The following describes two proteins that form a bound complex.

Interface contacts:
Residue V317 in the first protein is in contact with residue D2 in the second protein (closest heavy-atom distance 3.6 Å).
Residue R72 in the first protein contacts residue M6 in the second protein (closest heavy-atom distance 4.2 Å).
Residue C261 in the first protein interacts with residue R9 in the second protein (closest heavy-atom distance 3.1 Å).
Residue M259 in the first protein interacts with residue F13 in the second protein (closest heavy-atom distance 4.0 Å).
Residue F76 in the first protein contacts residue D2 in the second protein (closest heavy-atom distance 3.7 Å).
Residue M263 in the first protein is in contact with residue R9 in the second protein (closest heavy-atom distance 3.0 Å).
Residue Q264 in the first protein interacts with residue R9 in the second protein (closest heavy-atom distance 4.2 Å).
Residue F132 in the first protein contacts residue M6 in the second protein (closest heavy-atom distance 3.8 Å).
Residue L315 in the first protein contacts residue Q5 in the second protein (closest heavy-atom distance 3.0 Å).
Residue F76 in the first protein is in contact with residue M6 in the second protein (closest heavy-atom distance 3.3 Å).
Residue Y10 in the first protein interacts with residue M17 in the second protein (closest heavy-atom distance 3.4 Å).
Residue F76 in the first protein is in contact with residue P3 in the second protein (closest heavy-atom distance 3.5 Å).
Residue Y10 in the first protein interacts with residue F13 in the second protein (closest heavy-atom distance 3.5 Å).
Residue F6 in the first protein is in contact with residue F13 in the second protein (closest heavy-atom distance 4.2 Å).
Residue V317 in the first protein is in contact with residue Q5 in the second protein (closest heavy-atom distance 4.1 Å).
Residue F6 in the first protein contacts residue F16 in the second protein (closest heavy-atom distance 4.5 Å).
Residue D134 in the first protein contacts residue M6 in the second protein (closest heavy-atom distance 4.2 Å).
Residue F132 in the first protein interacts with residue Y14 in the second protein (closest heavy-atom distance 3.9 Å).
Residue M263 in the first protein is in contact with residue F13 in the second protein (closest heavy-atom distance 3.7 Å).
Residue I133 in the first protein contacts residue R9 in the second protein (closest heavy-atom distance 3.6 Å).
Residue G262 in the first protein interacts with residue F13 in the second protein (closest heavy-atom distance 4.0 Å).
Residue K131 in the first protein is in contact with residue Y14 in the second protein (closest heavy-atom distance 3.2 Å).
Residue Y10 in the first protein is in contact with residue H18 in the second protein (closest heavy-atom distance 4.3 Å).
Residue Q264 in the first protein interacts with residue Q5 in the second protein (closest heavy-atom distance 3.5 Å).
Residue F132 in the first protein interacts with residue E10 in the second protein (closest heavy-atom distance 3.8 Å).
Residue M263 in the first protein is in contact with residue E10 in the second protein (closest heavy-atom distance 4.9 Å).
Residue I133 in the first protein contacts residue M6 in the second protein (closest heavy-atom distance 3.9 Å).
Residue M263 in the first protein contacts residue A12 in the second protein (closest heavy-atom distance 3.4 Å).
Residue L258 in the first protein contacts residue F13 in the second protein (closest heavy-atom distance 3.5 Å).
Residue E300 in the first protein is in contact with residue F16 in the second protein (closest heavy-atom distance 3.2 Å).
Residue R7 in the first protein is in contact with residue M17 in the second protein (closest heavy-atom distance 3.7 Å).
Residue F132 in the first protein interacts with residue R9 in the second protein (closest heavy-atom distance 4.8 Å).
Residue R7 in the first protein is in contact with residue F16 in the second protein (closest heavy-atom distance 2.6 Å).
Residue H11 in the first protein contacts residue M17 in the second protein (closest heavy-atom distance 3.0 Å).
Residue R72 in the first protein interacts with residue Y7 in the second protein (closest heavy-atom distance 3.9 Å).
Residue M263 in the first protein interacts with residue C8 in the second protein (closest heavy-atom distance 3.9 Å).
Residue F6 in the first protein interacts with residue M17 in the second protein (closest heavy-atom distance 3.5 Å).
Residue F132 in the first protein contacts residue F13 in the second protein (closest heavy-atom distance 3.3 Å).
Residue G130 in the first protein contacts residue Y14 in the second protein (closest heavy-atom distance 2.7 Å).
Residue D134 in the first protein interacts with residue Q5 in the second protein (closest heavy-atom distance 4.9 Å).
Residue G262 in the first protein is in contact with residue E10 in the second protein (closest heavy-atom distance 4.8 Å).
Residue G262 in the first protein contacts residue R9 in the second protein (closest heavy-atom distance 3.6 Å).
Residue R72 in the first protein is in contact with residue E10 in the second protein (closest heavy-atom distance 3.1 Å).
Residue G68 in the first protein interacts with residue E10 in the second protein (closest heavy-atom distance 4.4 Å).
Residue P316 in the first protein interacts with residue Q5 in the second protein (closest heavy-atom distance 3.8 Å).
Residue E265 in the first protein interacts with residue C8 in the second protein (closest heavy-atom distance 3.8 Å).
Residue R314 in the first protein contacts residue R9 in the second protein (closest heavy-atom distance 4.2 Å).
Residue C261 in the first protein interacts with residue M6 in the second protein (closest heavy-atom distance 4.2 Å).
Residue E265 in the first protein is in contact with residue A12 in the second protein (closest heavy-atom distance 4.4 Å).
Residue M263 in the first protein is in contact with residue F16 in the second protein (closest heavy-atom distance 3.5 Å).
Residue D134 in the first protein interacts with residue R9 in the second protein (closest heavy-atom distance 2.6 Å).
Residue K131 in the first protein is in contact with residue E10 in the second protein (closest heavy-atom distance 3.0 Å).
Residue H11 in the first protein interacts with residue H18 in the second protein (closest heavy-atom distance 3.5 Å).

Sequence of the first protein:
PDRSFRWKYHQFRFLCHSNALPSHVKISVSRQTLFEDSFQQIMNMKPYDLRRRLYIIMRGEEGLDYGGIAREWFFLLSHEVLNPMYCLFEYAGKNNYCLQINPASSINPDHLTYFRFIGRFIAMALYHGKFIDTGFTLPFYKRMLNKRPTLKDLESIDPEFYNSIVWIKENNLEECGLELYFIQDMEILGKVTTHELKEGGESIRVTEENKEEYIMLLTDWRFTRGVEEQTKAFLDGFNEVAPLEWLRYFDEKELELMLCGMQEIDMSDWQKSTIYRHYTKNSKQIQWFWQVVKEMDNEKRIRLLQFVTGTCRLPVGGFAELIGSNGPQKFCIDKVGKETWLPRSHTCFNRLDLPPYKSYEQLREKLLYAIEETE

Sequence of the second protein:
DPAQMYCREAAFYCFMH